Sequence of chain A:
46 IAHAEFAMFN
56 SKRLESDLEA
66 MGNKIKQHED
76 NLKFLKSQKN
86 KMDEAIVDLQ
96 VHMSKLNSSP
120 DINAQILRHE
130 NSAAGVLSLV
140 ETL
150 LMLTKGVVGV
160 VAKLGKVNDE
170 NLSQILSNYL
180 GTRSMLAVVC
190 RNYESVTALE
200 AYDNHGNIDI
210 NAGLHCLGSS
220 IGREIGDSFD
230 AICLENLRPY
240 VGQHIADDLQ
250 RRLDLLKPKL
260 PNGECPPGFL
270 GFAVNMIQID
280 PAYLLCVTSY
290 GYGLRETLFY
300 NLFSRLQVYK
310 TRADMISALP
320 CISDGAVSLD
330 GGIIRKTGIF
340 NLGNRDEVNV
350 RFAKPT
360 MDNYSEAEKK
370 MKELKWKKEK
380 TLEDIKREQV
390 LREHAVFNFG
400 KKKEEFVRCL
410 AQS

The following describes two proteins that form a bound complex.

Contacts between the two chains:
Residue I70 in chain A is in contact with residue V21 in chain B (closest heavy-atom distance 3.7 Å).
Residue F398 in chain A interacts with residue V21 in chain B (closest heavy-atom distance 3.6 Å).
Residue G67 in chain A interacts with residue L25 in chain B (closest heavy-atom distance 5.0 Å).
Residue E60 in chain A interacts with residue R32 in chain B (closest heavy-atom distance 3.3 Å).
Residue E74 in chain A contacts residue G19 in chain B (closest heavy-atom distance 3.3 Å).
Residue A49 in chain A interacts with residue L35 in chain B (closest heavy-atom distance 4.9 Å).
Residue L409 in chain A interacts with residue M31 in chain B (closest heavy-atom distance 4.2 Å).
Residue K71 in chain A interacts with residue G16 in chain B (closest heavy-atom distance 3.7 Å).
Residue L409 in chain A contacts residue R38 in chain B (closest heavy-atom distance 3.9 Å).
Residue K402 in chain A is in contact with residue E24 in chain B (closest heavy-atom distance 4.7 Å).
Residue L63 in chain A interacts with residue I28 in chain B (closest heavy-atom distance 3.7 Å).
Residue I46 in chain A is in contact with residue Y43 in chain B (closest heavy-atom distance 3.6 Å).
Residue M53 in chain A contacts residue V50 in chain B (closest heavy-atom distance 4.4 Å).
Residue M53 in chain A is in contact with residue S39 in chain B (closest heavy-atom distance 3.7 Å).
Residue V406 in chain A is in contact with residue M31 in chain B (closest heavy-atom distance 4.8 Å).
Residue G67 in chain A contacts residue F18 in chain B (closest heavy-atom distance 3.6 Å).
Residue N68 in chain A contacts residue F18 in chain B (closest heavy-atom distance 3.2 Å).
Residue K57 in chain A interacts with residue R32 in chain B (closest heavy-atom distance 3.0 Å).
Residue A49 in chain A interacts with residue S39 in chain B (closest heavy-atom distance 3.6 Å).
Residue E64 in chain A interacts with residue L25 in chain B (closest heavy-atom distance 4.7 Å).
Residue K78 in chain A interacts with residue S15 in chain B (closest heavy-atom distance 4.4 Å).
Residue M53 in chain A interacts with residue L35 in chain B (closest heavy-atom distance 3.9 Å).
Residue S56 in chain A interacts with residue R32 in chain B (closest heavy-atom distance 3.5 Å).
Residue E64 in chain A interacts with residue F18 in chain B (closest heavy-atom distance 3.6 Å).
Residue K402 in chain A contacts residue I28 in chain B (closest heavy-atom distance 4.4 Å).
Residue M53 in chain A is in contact with residue V36 in chain B (closest heavy-atom distance 3.7 Å).
Residue M53 in chain A is in contact with residue L46 in chain B (closest heavy-atom distance 3.7 Å).
Residue E74 in chain A interacts with residue S20 in chain B (closest heavy-atom distance 3.8 Å).
Residue K71 in chain A interacts with residue K17 in chain B (closest heavy-atom distance 3.3 Å).
Residue L409 in chain A contacts residue L35 in chain B (closest heavy-atom distance 4.1 Å).
Residue A49 in chain A is in contact with residue L46 in chain B (closest heavy-atom distance 4.5 Å).
Residue I70 in chain A interacts with residue G19 in chain B (closest heavy-atom distance 4.5 Å).
Residue R391 in chain A interacts with residue S20 in chain B (closest heavy-atom distance 4.5 Å).
Residue N68 in chain A contacts residue K17 in chain B (closest heavy-atom distance 4.8 Å).
Residue K78 in chain A contacts residue E11 in chain B (closest heavy-atom distance 4.2 Å).
Residue G67 in chain A is in contact with residue V21 in chain B (closest heavy-atom distance 4.6 Å).
Residue E50 in chain A is in contact with residue L46 in chain B (closest heavy-atom distance 4.7 Å).
Residue K402 in chain A interacts with residue E27 in chain B (closest heavy-atom distance 4.8 Å).
Residue L409 in chain A is in contact with residue R32 in chain B (closest heavy-atom distance 4.2 Å).
Residue K71 in chain A is in contact with residue G19 in chain B (closest heavy-atom distance 4.0 Å).
Residue M53 in chain A is in contact with residue R32 in chain B (closest heavy-atom distance 3.5 Å).
Residue F398 in chain A contacts residue E24 in chain B (closest heavy-atom distance 3.2 Å).
Residue S412 in chain A is in contact with residue R38 in chain B (closest heavy-atom distance 4.6 Å).
Residue S412 in chain A is in contact with residue L35 in chain B (closest heavy-atom distance 3.8 Å).
Residue E60 in chain A interacts with residue A29 in chain B (closest heavy-atom distance 4.0 Å).
Residue K71 in chain A is in contact with residue F18 in chain B (closest heavy-atom distance 4.2 Å).
Residue L63 in chain A is in contact with residue L25 in chain B (closest heavy-atom distance 3.6 Å).
Residue I46 in chain A is in contact with residue L46 in chain B (closest heavy-atom distance 4.5 Å).
Residue E60 in chain A contacts residue I28 in chain B (closest heavy-atom distance 4.1 Å).
Residue A52 in chain A interacts with residue L35 in chain B (closest heavy-atom distance 4.6 Å).
Residue F405 in chain A contacts residue I28 in chain B (closest heavy-atom distance 3.5 Å).

Sequence of chain B:
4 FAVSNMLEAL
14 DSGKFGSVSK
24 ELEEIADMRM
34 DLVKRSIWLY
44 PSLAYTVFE